Sequence of the second protein:
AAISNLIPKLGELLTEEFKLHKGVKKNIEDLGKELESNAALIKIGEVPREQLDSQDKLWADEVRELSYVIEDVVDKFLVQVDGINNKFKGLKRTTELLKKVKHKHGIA

Interface contacts:
Residue S4 in the first protein interacts with residue S68 in the second protein (closest heavy-atom distance 3.2 Å).
Residue F78 in the first protein is in contact with residue N91 in the second protein (closest heavy-atom distance 3.4 Å).
Residue H112 in the first protein is in contact with residue D57 in the second protein (closest heavy-atom distance 2.7 Å).
Residue R100 in the first protein contacts residue L67 in the second protein (closest heavy-atom distance 3.5 Å).
Residue K111 in the first protein contacts residue W60 in the second protein (closest heavy-atom distance 3.5 Å).
Residue V48 in the first protein is in contact with residue H112 in the second protein (closest heavy-atom distance 3.5 Å).
Residue Q81 in the first protein interacts with residue I85 in the second protein (closest heavy-atom distance 3.1 Å).
Residue I85 in the first protein is in contact with residue V82 in the second protein (closest heavy-atom distance 3.3 Å).
Residue I28 in the first protein is in contact with residue F18 in the second protein (closest heavy-atom distance 3.4 Å).
Residue T101 in the first protein contacts residue L67 in the second protein (closest heavy-atom distance 3.5 Å).
Residue D57 in the first protein is in contact with residue H112 in the second protein (closest heavy-atom distance 2.7 Å).
Residue H112 in the first protein is in contact with residue V48 in the second protein (closest heavy-atom distance 3.5 Å).
Residue K111 in the first protein is in contact with residue D57 in the second protein (closest heavy-atom distance 3.1 Å).
Residue L67 in the first protein contacts residue T101 in the second protein (closest heavy-atom distance 3.5 Å).
Residue G84 in the first protein contacts residue Q81 in the second protein (closest heavy-atom distance 2.9 Å).
Residue T101 in the first protein contacts residue I71 in the second protein (closest heavy-atom distance 3.5 Å).
Residue E17 in the first protein is in contact with residue V24 in the second protein (closest heavy-atom distance 3.4 Å).
Residue L67 in the first protein contacts residue L104 in the second protein (closest heavy-atom distance 3.5 Å).
Residue D57 in the first protein interacts with residue K111 in the second protein (closest heavy-atom distance 3.1 Å).
Residue V24 in the first protein is in contact with residue L20 in the second protein (closest heavy-atom distance 3.5 Å).
Residue I71 in the first protein interacts with residue L97 in the second protein (closest heavy-atom distance 3.5 Å).
Residue L97 in the first protein contacts residue I71 in the second protein (closest heavy-atom distance 3.5 Å).
Residue L104 in the first protein interacts with residue L67 in the second protein (closest heavy-atom distance 3.5 Å).
Residue D54 in the first protein is in contact with residue K111 in the second protein (closest heavy-atom distance 2.7 Å).
Residue I71 in the first protein contacts residue L6 in the second protein (closest heavy-atom distance 3.6 Å).
Residue L6 in the first protein interacts with residue I71 in the second protein (closest heavy-atom distance 3.6 Å).
Residue L20 in the first protein is in contact with residue V24 in the second protein (closest heavy-atom distance 3.5 Å).
Residue I71 in the first protein contacts residue T101 in the second protein (closest heavy-atom distance 3.5 Å).
Residue E17 in the first protein interacts with residue N27 in the second protein (closest heavy-atom distance 3.5 Å).
Residue L67 in the first protein is in contact with residue R100 in the second protein (closest heavy-atom distance 3.5 Å).
Residue I85 in the first protein is in contact with residue Q81 in the second protein (closest heavy-atom distance 3.1 Å).
Residue K111 in the first protein interacts with residue D54 in the second protein (closest heavy-atom distance 2.7 Å).
Residue I3 in the first protein contacts residue R65 in the second protein (closest heavy-atom distance 3.0 Å).
Residue E72 in the first protein contacts residue K9 in the second protein (closest heavy-atom distance 3.4 Å).
Residue N27 in the first protein is in contact with residue E17 in the second protein (closest heavy-atom distance 3.5 Å).
Residue H112 in the first protein interacts with residue Q52 in the second protein (closest heavy-atom distance 3.1 Å).
Residue A1 in the first protein interacts with residue L42 in the second protein (closest heavy-atom distance 3.1 Å).
Residue I85 in the first protein is in contact with residue I85 in the second protein (closest heavy-atom distance 3.5 Å).
Residue D76 in the first protein is in contact with residue K9 in the second protein (closest heavy-atom distance 3.1 Å).
Residue L42 in the first protein interacts with residue A1 in the second protein (closest heavy-atom distance 3.1 Å).
Residue I28 in the first protein interacts with residue E17 in the second protein (closest heavy-atom distance 3.5 Å).
Residue V82 in the first protein contacts residue I85 in the second protein (closest heavy-atom distance 3.3 Å).
Residue Q52 in the first protein contacts residue H112 in the second protein (closest heavy-atom distance 3.1 Å).
Residue V24 in the first protein interacts with residue E17 in the second protein (closest heavy-atom distance 3.4 Å).
Residue W60 in the first protein is in contact with residue K107 in the second protein (closest heavy-atom distance 3.1 Å).
Residue S68 in the first protein interacts with residue S4 in the second protein (closest heavy-atom distance 3.2 Å).
Residue I114 in the first protein interacts with residue K44 in the second protein (closest heavy-atom distance 3.5 Å).
Residue K9 in the first protein is in contact with residue E72 in the second protein (closest heavy-atom distance 3.4 Å).
Residue K9 in the first protein interacts with residue D76 in the second protein (closest heavy-atom distance 3.1 Å).
Residue E17 in the first protein is in contact with residue I28 in the second protein (closest heavy-atom distance 3.5 Å).
Residue K107 in the first protein is in contact with residue W60 in the second protein (closest heavy-atom distance 3.1 Å).
Residue L10 in the first protein interacts with residue L35 in the second protein (closest heavy-atom distance 3.5 Å).
Residue Q81 in the first protein interacts with residue G84 in the second protein (closest heavy-atom distance 2.9 Å).
Residue L35 in the first protein interacts with residue L10 in the second protein (closest heavy-atom distance 3.5 Å).
Residue R65 in the first protein interacts with residue I3 in the second protein (closest heavy-atom distance 3.0 Å).
Residue K44 in the first protein is in contact with residue I114 in the second protein (closest heavy-atom distance 3.5 Å).
Residue N91 in the first protein contacts residue F78 in the second protein (closest heavy-atom distance 3.4 Å).
Residue F18 in the first protein is in contact with residue I28 in the second protein (closest heavy-atom distance 3.4 Å).
Residue W60 in the first protein is in contact with residue K111 in the second protein (closest heavy-atom distance 3.5 Å).
Residue H21 in the first protein interacts with residue H21 in the second protein (closest heavy-atom distance 3.1 Å).

The following describes two proteins that form a bound complex.

Sequence of the first protein:
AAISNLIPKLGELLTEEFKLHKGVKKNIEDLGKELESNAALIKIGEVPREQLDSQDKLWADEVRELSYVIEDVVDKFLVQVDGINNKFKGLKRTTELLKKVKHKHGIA